Sequence of the first protein:
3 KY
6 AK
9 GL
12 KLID

Sequence of the second protein:
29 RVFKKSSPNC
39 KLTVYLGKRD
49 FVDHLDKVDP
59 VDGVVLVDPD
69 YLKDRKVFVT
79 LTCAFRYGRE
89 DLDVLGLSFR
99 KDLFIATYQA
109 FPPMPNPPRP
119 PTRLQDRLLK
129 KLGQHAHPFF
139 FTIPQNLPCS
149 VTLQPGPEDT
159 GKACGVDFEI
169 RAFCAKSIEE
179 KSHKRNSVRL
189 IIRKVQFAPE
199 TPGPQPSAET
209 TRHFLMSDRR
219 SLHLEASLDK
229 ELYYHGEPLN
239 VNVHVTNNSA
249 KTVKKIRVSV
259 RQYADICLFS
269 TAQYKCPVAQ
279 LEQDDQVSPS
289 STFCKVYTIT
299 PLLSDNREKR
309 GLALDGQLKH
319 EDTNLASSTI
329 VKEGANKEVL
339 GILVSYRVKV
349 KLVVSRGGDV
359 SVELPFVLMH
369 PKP

Contacts between the two chains:
Residue R29 in the second protein interacts with residue D15 in the first protein (closest heavy-atom distance 3.3 Å).
Residue R187 in the second protein is in contact with residue K7 in the first protein (closest heavy-atom distance 4.9 Å).
Residue R187 in the second protein interacts with residue G9 in the first protein (closest heavy-atom distance 3.2 Å).
Residue K33 in the second protein contacts residue L10 in the first protein (closest heavy-atom distance 4.8 Å).
Residue V92 in the second protein is in contact with residue Y4 in the first protein (closest heavy-atom distance 3.3 Å).
Residue E88 in the second protein contacts residue Y4 in the first protein (closest heavy-atom distance 3.4 Å).
Residue R187 in the second protein interacts with residue L10 in the first protein (closest heavy-atom distance 3.8 Å).
Residue R47 in the second protein interacts with residue L13 in the first protein (closest heavy-atom distance 4.4 Å).
Residue R47 in the second protein interacts with residue I14 in the first protein (closest heavy-atom distance 3.3 Å).
Residue D89 in the second protein is in contact with residue K7 in the first protein (closest heavy-atom distance 3.5 Å).
Residue F31 in the second protein contacts residue I14 in the first protein (closest heavy-atom distance 3.7 Å).
Residue K317 in the second protein interacts with residue L13 in the first protein (closest heavy-atom distance 4.8 Å).
Residue F97 in the second protein contacts residue K3 in the first protein (closest heavy-atom distance 4.3 Å).
Residue K317 in the second protein contacts residue I14 in the first protein (closest heavy-atom distance 4.2 Å).
Residue L316 in the second protein is in contact with residue I14 in the first protein (closest heavy-atom distance 4.8 Å).
Residue F97 in the second protein is in contact with residue Y4 in the first protein (closest heavy-atom distance 3.2 Å).
Residue K317 in the second protein interacts with residue K12 in the first protein (closest heavy-atom distance 3.4 Å).
Residue K182 in the second protein contacts residue A6 in the first protein (closest heavy-atom distance 3.4 Å).
Residue V30 in the second protein contacts residue D15 in the first protein (closest heavy-atom distance 3.7 Å).
Residue V92 in the second protein contacts residue K3 in the first protein (closest heavy-atom distance 3.2 Å).
Residue D89 in the second protein is in contact with residue Y4 in the first protein (closest heavy-atom distance 3.2 Å).

These two protein chains interact to form a complex.